Residue-level contacts at the interface:
Residue K258 in chain B contacts residue N328 in chain A (closest heavy-atom distance 2.6 Å).
Residue V256 in chain B is in contact with residue I330 in chain A (closest heavy-atom distance 4.0 Å).
Residue N346 in chain B interacts with residue E338 in chain A (closest heavy-atom distance 3.1 Å).
Residue G254 in chain B is in contact with residue G254 in chain A (closest heavy-atom distance 3.6 Å).
Residue S133 in chain B interacts with residue K260 in chain A (closest heavy-atom distance 3.8 Å).
Residue E338 in chain B is in contact with residue K349 in chain A (closest heavy-atom distance 2.5 Å).
Residue K134 in chain B interacts with residue K260 in chain A (closest heavy-atom distance 3.2 Å).
Residue Y222 in chain B contacts residue Y222 in chain A (closest heavy-atom distance 4.2 Å).
Residue E131 in chain B is in contact with residue K258 in chain A (closest heavy-atom distance 2.8 Å).
Residue S140 in chain B interacts with residue H261 in chain A (closest heavy-atom distance 3.2 Å).
Residue H261 in chain B interacts with residue P141 in chain A (closest heavy-atom distance 3.7 Å).
Residue Y222 in chain B is in contact with residue N328 in chain A (closest heavy-atom distance 3.1 Å).
Residue V135 in chain B interacts with residue K264 in chain A (closest heavy-atom distance 3.6 Å).
Residue S133 in chain B is in contact with residue W219 in chain A (closest heavy-atom distance 2.6 Å).
Residue N334 in chain B contacts residue N346 in chain A (closest heavy-atom distance 3.6 Å).
Residue K337 in chain B contacts residue F344 in chain A (closest heavy-atom distance 3.4 Å).
Residue G132 in chain B interacts with residue K260 in chain A (closest heavy-atom distance 2.7 Å).
Residue S140 in chain B contacts residue Y222 in chain A (closest heavy-atom distance 2.6 Å).
Residue K258 in chain B contacts residue S140 in chain A (closest heavy-atom distance 3.2 Å).
Residue N346 in chain B is in contact with residue N334 in chain A (closest heavy-atom distance 3.5 Å).
Residue K337 in chain B is in contact with residue G254 in chain A (closest heavy-atom distance 3.5 Å).
Residue Y222 in chain B contacts residue L329 in chain A (closest heavy-atom distance 3.5 Å).
Residue K258 in chain B interacts with residue D139 in chain A (closest heavy-atom distance 2.8 Å).
Residue V135 in chain B interacts with residue M274 in chain A (closest heavy-atom distance 3.5 Å).
Residue K349 in chain B interacts with residue E338 in chain A (closest heavy-atom distance 2.6 Å).
Residue P141 in chain B interacts with residue H261 in chain A (closest heavy-atom distance 4.0 Å).
Residue G254 in chain B interacts with residue K337 in chain A (closest heavy-atom distance 3.4 Å).
Residue Y222 in chain B contacts residue I330 in chain A (closest heavy-atom distance 3.3 Å).
Residue Y222 in chain B interacts with residue P141 in chain A (closest heavy-atom distance 4.3 Å).
Residue I330 in chain B is in contact with residue V256 in chain A (closest heavy-atom distance 3.9 Å).
Residue D139 in chain B interacts with residue H261 in chain A (closest heavy-atom distance 3.2 Å).
Residue F344 in chain B contacts residue E338 in chain A (closest heavy-atom distance 3.9 Å).
Residue K260 in chain B contacts residue D139 in chain A (closest heavy-atom distance 2.7 Å).
Residue V135 in chain B contacts residue W219 in chain A (closest heavy-atom distance 4.0 Å).
Residue D139 in chain B is in contact with residue K260 in chain A (closest heavy-atom distance 3.5 Å).
Residue N334 in chain B interacts with residue D255 in chain A (closest heavy-atom distance 2.7 Å).
Residue L342 in chain B interacts with residue L342 in chain A (closest heavy-atom distance 3.6 Å).
Residue D255 in chain B is in contact with residue N334 in chain A (closest heavy-atom distance 2.7 Å).
Residue V135 in chain B interacts with residue K260 in chain A (closest heavy-atom distance 3.3 Å).
Residue N328 in chain B is in contact with residue Y222 in chain A (closest heavy-atom distance 2.8 Å).
Residue S140 in chain B contacts residue K258 in chain A (closest heavy-atom distance 3.0 Å).
Residue L329 in chain B is in contact with residue Y222 in chain A (closest heavy-atom distance 3.5 Å).
Residue E338 in chain B contacts residue F344 in chain A (closest heavy-atom distance 3.8 Å).
Residue V256 in chain B contacts residue P141 in chain A (closest heavy-atom distance 3.8 Å).
Residue N334 in chain B contacts residue R345 in chain A (closest heavy-atom distance 4.0 Å).
Residue E131 in chain B interacts with residue K260 in chain A (closest heavy-atom distance 2.7 Å).
Residue G132 in chain B is in contact with residue N220 in chain A (closest heavy-atom distance 3.4 Å).
Residue S133 in chain B interacts with residue Y277 in chain A (closest heavy-atom distance 4.0 Å).
Residue Y222 in chain B is in contact with residue S140 in chain A (closest heavy-atom distance 2.4 Å).
Residue H261 in chain B is in contact with residue S140 in chain A (closest heavy-atom distance 2.9 Å).
Residue N328 in chain B interacts with residue K258 in chain A (closest heavy-atom distance 2.6 Å).
Residue I330 in chain B is in contact with residue Y222 in chain A (closest heavy-atom distance 3.3 Å).
Residue E338 in chain B interacts with residue N346 in chain A (closest heavy-atom distance 3.0 Å).
Residue P141 in chain B contacts residue Y222 in chain A (closest heavy-atom distance 4.2 Å).
Residue F344 in chain B interacts with residue K337 in chain A (closest heavy-atom distance 3.4 Å).
Residue S133 in chain B is in contact with residue N220 in chain A (closest heavy-atom distance 2.9 Å).
Residue S133 in chain B interacts with residue K216 in chain A (closest heavy-atom distance 4.3 Å).
Residue R345 in chain B interacts with residue N334 in chain A (closest heavy-atom distance 4.0 Å).
Residue P141 in chain B interacts with residue V256 in chain A (closest heavy-atom distance 3.7 Å).
Residue K258 in chain B interacts with residue P141 in chain A (closest heavy-atom distance 4.1 Å).

Sequence of chain A:
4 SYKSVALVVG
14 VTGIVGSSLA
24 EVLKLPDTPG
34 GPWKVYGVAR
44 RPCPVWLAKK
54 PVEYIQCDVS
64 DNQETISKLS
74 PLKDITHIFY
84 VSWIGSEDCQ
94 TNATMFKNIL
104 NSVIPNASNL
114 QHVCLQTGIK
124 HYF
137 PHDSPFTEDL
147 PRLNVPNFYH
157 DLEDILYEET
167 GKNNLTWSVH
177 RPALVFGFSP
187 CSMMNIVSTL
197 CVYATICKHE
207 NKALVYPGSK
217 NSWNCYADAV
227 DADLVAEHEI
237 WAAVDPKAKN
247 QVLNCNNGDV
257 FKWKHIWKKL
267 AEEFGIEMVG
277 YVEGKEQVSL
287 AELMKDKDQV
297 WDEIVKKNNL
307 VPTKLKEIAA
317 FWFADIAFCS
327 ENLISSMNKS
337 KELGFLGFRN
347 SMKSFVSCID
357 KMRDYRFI

Sequence of chain B:
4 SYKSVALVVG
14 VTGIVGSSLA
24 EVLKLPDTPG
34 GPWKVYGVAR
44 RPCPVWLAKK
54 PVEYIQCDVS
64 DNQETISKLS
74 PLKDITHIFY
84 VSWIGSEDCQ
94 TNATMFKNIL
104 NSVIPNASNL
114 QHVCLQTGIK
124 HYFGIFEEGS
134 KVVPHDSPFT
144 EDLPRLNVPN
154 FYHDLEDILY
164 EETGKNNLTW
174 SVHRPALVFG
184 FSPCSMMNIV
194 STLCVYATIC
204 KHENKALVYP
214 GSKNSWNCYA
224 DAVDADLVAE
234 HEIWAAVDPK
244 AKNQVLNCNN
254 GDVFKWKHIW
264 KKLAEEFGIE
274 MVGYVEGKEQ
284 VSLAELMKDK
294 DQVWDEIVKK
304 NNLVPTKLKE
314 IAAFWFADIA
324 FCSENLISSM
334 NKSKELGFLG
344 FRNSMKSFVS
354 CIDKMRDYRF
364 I

This data describes a binding interaction between two proteins.